Contacts between the two chains:
Residue V148 in protein 1 interacts with residue T96 in protein 2 (closest heavy-atom distance 4.4 Å).

This data describes a binding interaction between two proteins.

Sequence of protein 1:
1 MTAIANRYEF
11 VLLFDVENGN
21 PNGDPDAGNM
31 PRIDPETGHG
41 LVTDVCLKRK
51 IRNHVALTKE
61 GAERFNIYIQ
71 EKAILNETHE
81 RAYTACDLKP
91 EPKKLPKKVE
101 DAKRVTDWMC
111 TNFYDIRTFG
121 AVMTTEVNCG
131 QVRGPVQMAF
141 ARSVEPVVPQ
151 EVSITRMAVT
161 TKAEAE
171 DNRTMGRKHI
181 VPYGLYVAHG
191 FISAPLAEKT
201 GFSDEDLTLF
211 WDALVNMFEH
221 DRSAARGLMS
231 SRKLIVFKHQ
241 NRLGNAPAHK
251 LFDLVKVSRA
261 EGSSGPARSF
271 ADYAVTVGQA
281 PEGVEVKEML

Sequence of protein 2:
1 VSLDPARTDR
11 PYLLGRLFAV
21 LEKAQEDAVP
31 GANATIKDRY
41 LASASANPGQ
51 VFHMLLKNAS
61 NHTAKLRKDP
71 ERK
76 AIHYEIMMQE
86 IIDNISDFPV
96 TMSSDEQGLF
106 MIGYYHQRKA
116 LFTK